Residue-level contacts at the interface:
Residue M877 in protein 1 contacts residue Y111 in protein 2 (closest heavy-atom distance 4.2 Å).
Residue M877 in protein 1 is in contact with residue E113 in protein 2 (closest heavy-atom distance 3.1 Å).
Residue L1082 in protein 1 contacts residue E76 in protein 2 (closest heavy-atom distance 3.4 Å).
Residue S880 in protein 1 is in contact with residue Y111 in protein 2 (closest heavy-atom distance 3.9 Å).
Residue G1058 in protein 1 interacts with residue F106 in protein 2 (closest heavy-atom distance 3.8 Å).
Residue P1055 in protein 1 interacts with residue E114 in protein 2 (closest heavy-atom distance 4.0 Å).
Residue P1055 in protein 1 contacts residue N110 in protein 2 (closest heavy-atom distance 4.2 Å).
Residue P1057 in protein 1 contacts residue F106 in protein 2 (closest heavy-atom distance 4.1 Å).
Residue F1056 in protein 1 contacts residue R112 in protein 2 (closest heavy-atom distance 4.4 Å).
Residue F1056 in protein 1 is in contact with residue R115 in protein 2 (closest heavy-atom distance 3.0 Å).
Residue I881 in protein 1 contacts residue N110 in protein 2 (closest heavy-atom distance 4.2 Å).
Residue M877 in protein 1 interacts with residue R112 in protein 2 (closest heavy-atom distance 3.1 Å).
Residue V1079 in protein 1 is in contact with residue L73 in protein 2 (closest heavy-atom distance 3.2 Å).
Residue I1062 in protein 1 interacts with residue F106 in protein 2 (closest heavy-atom distance 3.4 Å).
Residue P1053 in protein 1 interacts with residue H116 in protein 2 (closest heavy-atom distance 3.2 Å).
Residue Q900 in protein 1 interacts with residue H44 in protein 2 (closest heavy-atom distance 2.5 Å).
Residue F1075 in protein 1 is in contact with residue A69 in protein 2 (closest heavy-atom distance 3.1 Å).
Residue A1065 in protein 1 contacts residue F98 in protein 2 (closest heavy-atom distance 4.2 Å).
Residue L1061 in protein 1 contacts residue L102 in protein 2 (closest heavy-atom distance 3.9 Å).
Residue F1075 in protein 1 contacts residue S72 in protein 2 (closest heavy-atom distance 3.0 Å).
Residue L1061 in protein 1 interacts with residue I58 in protein 2 (closest heavy-atom distance 4.4 Å).
Residue F1075 in protein 1 is in contact with residue L73 in protein 2 (closest heavy-atom distance 3.8 Å).
Residue F901 in protein 1 is in contact with residue H44 in protein 2 (closest heavy-atom distance 4.1 Å).
Residue I881 in protein 1 interacts with residue Y111 in protein 2 (closest heavy-atom distance 4.0 Å).
Residue V1064 in protein 1 contacts residue I58 in protein 2 (closest heavy-atom distance 4.0 Å).
Residue F1075 in protein 1 contacts residue L91 in protein 2 (closest heavy-atom distance 3.9 Å).
Residue V1068 in protein 1 contacts residue F98 in protein 2 (closest heavy-atom distance 4.0 Å).
Residue V1064 in protein 1 interacts with residue F98 in protein 2 (closest heavy-atom distance 3.5 Å).
Residue V1064 in protein 1 is in contact with residue V62 in protein 2 (closest heavy-atom distance 3.9 Å).
Residue P1057 in protein 1 is in contact with residue I109 in protein 2 (closest heavy-atom distance 3.2 Å).
Residue S880 in protein 1 contacts residue N110 in protein 2 (closest heavy-atom distance 3.1 Å).
Residue N984 in protein 1 interacts with residue E114 in protein 2 (closest heavy-atom distance 4.3 Å).
Residue F901 in protein 1 contacts residue N45 in protein 2 (closest heavy-atom distance 3.3 Å).
Residue I879 in protein 1 contacts residue N110 in protein 2 (closest heavy-atom distance 3.7 Å).
Residue H1086 in protein 1 contacts residue E76 in protein 2 (closest heavy-atom distance 3.8 Å).
Residue V1068 in protein 1 contacts residue V62 in protein 2 (closest heavy-atom distance 4.1 Å).
Residue Q900 in protein 1 contacts residue Y46 in protein 2 (closest heavy-atom distance 2.9 Å).
Residue F1078 in protein 1 is in contact with residue L73 in protein 2 (closest heavy-atom distance 4.0 Å).
Residue G878 in protein 1 is in contact with residue N110 in protein 2 (closest heavy-atom distance 4.2 Å).
Residue F948 in protein 1 is in contact with residue H116 in protein 2 (closest heavy-atom distance 3.8 Å).
Residue L1082 in protein 1 contacts residue M77 in protein 2 (closest heavy-atom distance 4.3 Å).
Residue Q900 in protein 1 interacts with residue Y111 in protein 2 (closest heavy-atom distance 3.4 Å).
Residue F901 in protein 1 contacts residue Y46 in protein 2 (closest heavy-atom distance 3.9 Å).
Residue H876 in protein 1 is in contact with residue E113 in protein 2 (closest heavy-atom distance 3.8 Å).
Residue A1065 in protein 1 interacts with residue L102 in protein 2 (closest heavy-atom distance 3.4 Å).
Residue L1054 in protein 1 contacts residue H116 in protein 2 (closest heavy-atom distance 3.5 Å).
Residue L1061 in protein 1 is in contact with residue E105 in protein 2 (closest heavy-atom distance 3.2 Å).
Residue P1055 in protein 1 interacts with residue H116 in protein 2 (closest heavy-atom distance 4.3 Å).
Residue I881 in protein 1 interacts with residue Y46 in protein 2 (closest heavy-atom distance 3.9 Å).
Residue F1056 in protein 1 contacts residue T54 in protein 2 (closest heavy-atom distance 3.9 Å).
Residue V1052 in protein 1 interacts with residue H116 in protein 2 (closest heavy-atom distance 2.3 Å).
Residue R1083 in protein 1 is in contact with residue R84 in protein 2 (closest heavy-atom distance 2.9 Å).
Residue F1056 in protein 1 interacts with residue H116 in protein 2 (closest heavy-atom distance 3.8 Å).
Residue S1023 in protein 1 interacts with residue E114 in protein 2 (closest heavy-atom distance 3.8 Å).
Residue P1055 in protein 1 interacts with residue I109 in protein 2 (closest heavy-atom distance 3.3 Å).
Residue G878 in protein 1 contacts residue E113 in protein 2 (closest heavy-atom distance 4.2 Å).
Residue P1057 in protein 1 contacts residue R112 in protein 2 (closest heavy-atom distance 2.6 Å).
Residue L1061 in protein 1 is in contact with residue F106 in protein 2 (closest heavy-atom distance 3.6 Å).
Residue I879 in protein 1 interacts with residue E114 in protein 2 (closest heavy-atom distance 3.5 Å).
Residue P1057 in protein 1 interacts with residue E105 in protein 2 (closest heavy-atom distance 4.0 Å).

Sequence of protein 2:
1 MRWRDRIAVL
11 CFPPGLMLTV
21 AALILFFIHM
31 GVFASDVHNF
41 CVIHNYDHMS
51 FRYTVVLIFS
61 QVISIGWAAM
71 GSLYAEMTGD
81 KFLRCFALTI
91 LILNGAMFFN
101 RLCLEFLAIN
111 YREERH

Sequence of protein 1:
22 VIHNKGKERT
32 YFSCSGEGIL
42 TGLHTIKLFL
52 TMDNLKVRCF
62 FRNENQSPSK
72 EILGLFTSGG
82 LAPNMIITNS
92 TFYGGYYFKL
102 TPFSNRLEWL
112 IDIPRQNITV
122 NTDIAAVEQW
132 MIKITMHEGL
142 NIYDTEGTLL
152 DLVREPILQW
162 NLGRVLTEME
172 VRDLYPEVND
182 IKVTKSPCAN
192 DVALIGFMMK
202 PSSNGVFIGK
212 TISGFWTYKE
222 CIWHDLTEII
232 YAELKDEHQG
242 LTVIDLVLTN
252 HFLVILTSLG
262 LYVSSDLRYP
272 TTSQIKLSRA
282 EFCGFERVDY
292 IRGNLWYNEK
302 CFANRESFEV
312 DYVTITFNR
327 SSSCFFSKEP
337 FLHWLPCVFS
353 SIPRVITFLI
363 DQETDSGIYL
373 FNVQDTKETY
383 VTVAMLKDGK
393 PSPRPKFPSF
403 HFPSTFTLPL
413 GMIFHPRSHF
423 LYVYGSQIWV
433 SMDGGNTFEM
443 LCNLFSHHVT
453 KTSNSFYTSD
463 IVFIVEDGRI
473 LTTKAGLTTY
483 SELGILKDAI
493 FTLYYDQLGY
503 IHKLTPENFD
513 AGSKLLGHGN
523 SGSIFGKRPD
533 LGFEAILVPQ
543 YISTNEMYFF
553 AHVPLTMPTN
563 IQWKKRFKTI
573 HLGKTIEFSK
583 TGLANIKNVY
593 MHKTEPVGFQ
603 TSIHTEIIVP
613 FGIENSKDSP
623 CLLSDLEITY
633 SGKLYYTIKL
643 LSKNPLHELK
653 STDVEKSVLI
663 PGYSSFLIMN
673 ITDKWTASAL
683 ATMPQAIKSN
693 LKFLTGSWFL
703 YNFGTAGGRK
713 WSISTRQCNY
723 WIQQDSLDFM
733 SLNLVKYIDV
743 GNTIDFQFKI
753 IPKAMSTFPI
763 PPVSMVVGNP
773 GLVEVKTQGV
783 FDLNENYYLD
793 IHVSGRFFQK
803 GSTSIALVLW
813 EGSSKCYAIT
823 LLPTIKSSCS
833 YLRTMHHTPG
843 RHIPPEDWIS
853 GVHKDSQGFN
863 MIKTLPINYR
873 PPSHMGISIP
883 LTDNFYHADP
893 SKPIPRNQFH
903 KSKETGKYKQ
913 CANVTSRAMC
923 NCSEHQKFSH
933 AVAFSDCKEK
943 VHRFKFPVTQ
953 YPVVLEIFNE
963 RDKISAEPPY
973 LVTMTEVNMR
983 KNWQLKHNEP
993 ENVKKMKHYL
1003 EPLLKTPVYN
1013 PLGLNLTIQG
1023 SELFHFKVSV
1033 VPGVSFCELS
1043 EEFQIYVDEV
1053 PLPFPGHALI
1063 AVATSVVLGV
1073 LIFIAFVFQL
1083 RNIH

This data describes a binding interaction between two proteins.